Sequence of chain A:
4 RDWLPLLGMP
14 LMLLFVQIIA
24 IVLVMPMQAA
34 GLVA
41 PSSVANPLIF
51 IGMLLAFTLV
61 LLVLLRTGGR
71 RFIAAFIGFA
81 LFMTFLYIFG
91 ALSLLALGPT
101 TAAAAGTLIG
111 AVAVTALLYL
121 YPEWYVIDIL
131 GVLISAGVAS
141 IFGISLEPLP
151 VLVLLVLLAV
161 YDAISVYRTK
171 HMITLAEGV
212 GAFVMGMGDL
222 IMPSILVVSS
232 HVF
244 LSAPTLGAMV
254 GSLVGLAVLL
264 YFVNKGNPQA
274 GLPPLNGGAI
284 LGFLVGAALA

Residue-level contacts at the interface:
Residue R71 in chain A contacts residue Y161 in chain B (closest heavy-atom distance 3.7 Å).
Residue Y119 in chain A contacts residue I164 in chain B (closest heavy-atom distance 3.6 Å).
Residue L86 in chain A interacts with residue L48 in chain B (closest heavy-atom distance 3.9 Å).
Residue F79 in chain A contacts residue L55 in chain B (closest heavy-atom distance 4.6 Å).
Residue Y121 in chain A is in contact with residue H171 in chain B (closest heavy-atom distance 3.9 Å).
Residue Y119 in chain A interacts with residue R168 in chain B (closest heavy-atom distance 4.8 Å).
Residue F76 in chain A interacts with residue L55 in chain B (closest heavy-atom distance 3.5 Å).
Residue F72 in chain A is in contact with residue L62 in chain B (closest heavy-atom distance 4.3 Å).
Residue R70 in chain A contacts residue T169 in chain B (closest heavy-atom distance 3.3 Å).
Residue V112 in chain A is in contact with residue V160 in chain B (closest heavy-atom distance 5.0 Å).
Residue F79 in chain A contacts residue G52 in chain B (closest heavy-atom distance 4.5 Å).
Residue G69 in chain A contacts residue L62 in chain B (closest heavy-atom distance 4.9 Å).
Residue T67 in chain A interacts with residue L59 in chain B (closest heavy-atom distance 4.7 Å).
Residue F72 in chain A interacts with residue L55 in chain B (closest heavy-atom distance 3.7 Å).
Residue F79 in chain A is in contact with residue L48 in chain B (closest heavy-atom distance 4.7 Å).
Residue A116 in chain A interacts with residue V160 in chain B (closest heavy-atom distance 4.5 Å).
Residue R70 in chain A contacts residue R168 in chain B (closest heavy-atom distance 3.0 Å).
Residue R70 in chain A contacts residue M172 in chain B (closest heavy-atom distance 4.7 Å).
Residue R71 in chain A interacts with residue R168 in chain B (closest heavy-atom distance 3.7 Å).
Residue M83 in chain A is in contact with residue L48 in chain B (closest heavy-atom distance 4.1 Å).
Residue F79 in chain A contacts residue I51 in chain B (closest heavy-atom distance 3.4 Å).
Residue L120 in chain A contacts residue I164 in chain B (closest heavy-atom distance 3.9 Å).
Residue A75 in chain A interacts with residue L55 in chain B (closest heavy-atom distance 4.2 Å).
Residue R66 in chain A contacts residue R66 in chain B (closest heavy-atom distance 3.0 Å).
Residue T67 in chain A is in contact with residue V63 in chain B (closest heavy-atom distance 4.6 Å).
Residue R66 in chain A interacts with residue V63 in chain B (closest heavy-atom distance 4.6 Å).
Residue R71 in chain A interacts with residue S165 in chain B (closest heavy-atom distance 4.7 Å).
Residue T67 in chain A contacts residue L62 in chain B (closest heavy-atom distance 4.4 Å).
Residue A75 in chain A interacts with residue Y161 in chain B (closest heavy-atom distance 4.9 Å).
Residue T115 in chain A interacts with residue I164 in chain B (closest heavy-atom distance 4.8 Å).
Residue V112 in chain A contacts residue L157 in chain B (closest heavy-atom distance 4.1 Å).
Residue Y121 in chain A interacts with residue Y167 in chain B (closest heavy-atom distance 4.6 Å).
Residue L120 in chain A is in contact with residue Y167 in chain B (closest heavy-atom distance 3.8 Å).
Residue F72 in chain A is in contact with residue L59 in chain B (closest heavy-atom distance 3.3 Å).
Residue F82 in chain A contacts residue L157 in chain B (closest heavy-atom distance 3.4 Å).
Residue Y121 in chain A contacts residue M172 in chain B (closest heavy-atom distance 3.7 Å).
Residue L108 in chain A contacts residue V153 in chain B (closest heavy-atom distance 4.4 Å).
Residue F72 in chain A interacts with residue T58 in chain B (closest heavy-atom distance 3.2 Å).
Residue A116 in chain A contacts residue I164 in chain B (closest heavy-atom distance 3.7 Å).
Residue Y121 in chain A contacts residue R168 in chain B (closest heavy-atom distance 3.5 Å).

Sequence of chain B:
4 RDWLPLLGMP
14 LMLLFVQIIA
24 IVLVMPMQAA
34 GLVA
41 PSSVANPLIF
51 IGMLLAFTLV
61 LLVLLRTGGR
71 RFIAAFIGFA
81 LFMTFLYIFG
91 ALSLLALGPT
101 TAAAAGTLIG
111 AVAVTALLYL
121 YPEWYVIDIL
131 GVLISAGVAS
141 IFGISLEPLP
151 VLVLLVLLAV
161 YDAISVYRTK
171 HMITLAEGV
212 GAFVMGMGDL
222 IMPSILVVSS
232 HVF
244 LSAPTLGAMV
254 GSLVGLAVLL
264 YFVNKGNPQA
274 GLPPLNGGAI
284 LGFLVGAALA

This data describes a binding interaction between two proteins.